The following describes two proteins that form a bound complex.

Sequence of the first protein:
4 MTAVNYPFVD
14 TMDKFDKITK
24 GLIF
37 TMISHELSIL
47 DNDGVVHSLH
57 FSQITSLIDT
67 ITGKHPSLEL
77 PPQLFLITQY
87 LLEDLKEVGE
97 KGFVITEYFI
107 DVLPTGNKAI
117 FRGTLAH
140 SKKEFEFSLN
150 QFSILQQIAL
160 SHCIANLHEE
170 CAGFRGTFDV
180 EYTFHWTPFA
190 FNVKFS

Contacts between the two chains:
Residue Y9 in the second protein interacts with residue Y86 in the first protein (closest heavy-atom distance 3.5 Å).
Residue Q150 in the second protein is in contact with residue N8 in the first protein (closest heavy-atom distance 3.2 Å).
Residue T5 in the second protein contacts residue S147 in the first protein (closest heavy-atom distance 3.0 Å).
Residue I45 in the second protein is in contact with residue L43 in the first protein (closest heavy-atom distance 3.7 Å).
Residue Q59 in the second protein interacts with residue F18 in the first protein (closest heavy-atom distance 3.4 Å).
Residue I153 in the second protein interacts with residue T22 in the first protein (closest heavy-atom distance 3.6 Å).
Residue G24 in the second protein is in contact with residue N48 in the first protein (closest heavy-atom distance 2.8 Å).
Residue F177 in the second protein interacts with residue I26 in the first protein (closest heavy-atom distance 3.7 Å).
Residue V7 in the second protein interacts with residue L148 in the first protein (closest heavy-atom distance 3.5 Å).
Residue V52 in the second protein contacts residue L46 in the first protein (closest heavy-atom distance 3.6 Å).
Residue S147 in the second protein interacts with residue T5 in the first protein (closest heavy-atom distance 2.7 Å).
Residue S44 in the second protein interacts with residue I45 in the first protein (closest heavy-atom distance 3.7 Å).
Residue S147 in the second protein interacts with residue V7 in the first protein (closest heavy-atom distance 3.1 Å).
Residue N8 in the second protein interacts with residue N149 in the first protein (closest heavy-atom distance 3.2 Å).
Residue E145 in the second protein is in contact with residue M4 in the first protein (closest heavy-atom distance 3.7 Å).
Residue I26 in the second protein is in contact with residue I153 in the first protein (closest heavy-atom distance 3.6 Å).
Residue L154 in the second protein is in contact with residue F18 in the first protein (closest heavy-atom distance 3.5 Å).
Residue P10 in the second protein interacts with residue Q85 in the first protein (closest heavy-atom distance 3.4 Å).
Residue A6 in the second protein is in contact with residue S147 in the first protein (closest heavy-atom distance 3.6 Å).
Residue F146 in the second protein is in contact with residue T5 in the first protein (closest heavy-atom distance 3.3 Å).
Residue I21 in the second protein is in contact with residue L55 in the first protein (closest heavy-atom distance 3.6 Å).
Residue E145 in the second protein is in contact with residue T5 in the first protein (closest heavy-atom distance 3.3 Å).
Residue V7 in the second protein is in contact with residue F146 in the first protein (closest heavy-atom distance 3.7 Å).
Residue Y86 in the second protein contacts residue V7 in the first protein (closest heavy-atom distance 3.6 Å).
Residue S152 in the second protein contacts residue D19 in the first protein (closest heavy-atom distance 2.8 Å).
Residue Q85 in the second protein interacts with residue P10 in the first protein (closest heavy-atom distance 3.5 Å).
Residue T5 in the second protein contacts residue F146 in the first protein (closest heavy-atom distance 3.5 Å).
Residue Y86 in the second protein contacts residue Y9 in the first protein (closest heavy-atom distance 3.6 Å).
Residue T22 in the second protein is in contact with residue L63 in the first protein (closest heavy-atom distance 3.5 Å).
Residue L46 in the second protein contacts residue S44 in the first protein (closest heavy-atom distance 3.1 Å).
Residue Y9 in the second protein is in contact with residue Q150 in the first protein (closest heavy-atom distance 2.7 Å).
Residue Q155 in the second protein contacts residue Y9 in the first protein (closest heavy-atom distance 3.5 Å).
Residue N149 in the second protein is in contact with residue N8 in the first protein (closest heavy-atom distance 3.0 Å).
Residue V7 in the second protein contacts residue N149 in the first protein (closest heavy-atom distance 2.7 Å).
Residue F18 in the second protein interacts with residue L154 in the first protein (closest heavy-atom distance 3.5 Å).
Residue F177 in the second protein interacts with residue T37 in the first protein (closest heavy-atom distance 3.5 Å).
Residue S44 in the second protein is in contact with residue L46 in the first protein (closest heavy-atom distance 3.5 Å).
Residue V7 in the second protein is in contact with residue S147 in the first protein (closest heavy-atom distance 2.9 Å).
Residue M15 in the second protein interacts with residue Q155 in the first protein (closest heavy-atom distance 3.2 Å).
Residue N8 in the second protein is in contact with residue Q150 in the first protein (closest heavy-atom distance 3.2 Å).
Residue L148 in the second protein is in contact with residue V7 in the first protein (closest heavy-atom distance 3.5 Å).
Residue I64 in the second protein is in contact with residue T61 in the first protein (closest heavy-atom distance 3.7 Å).
Residue M15 in the second protein is in contact with residue S152 in the first protein (closest heavy-atom distance 3.4 Å).
Residue F57 in the second protein contacts residue I64 in the first protein (closest heavy-atom distance 3.7 Å).
Residue N48 in the second protein contacts residue G24 in the first protein (closest heavy-atom distance 3.0 Å).
Residue F146 in the second protein interacts with residue V7 in the first protein (closest heavy-atom distance 3.4 Å).
Residue T5 in the second protein interacts with residue E145 in the first protein (closest heavy-atom distance 3.5 Å).
Residue L55 in the second protein is in contact with residue K17 in the first protein (closest heavy-atom distance 3.5 Å).
Residue L55 in the second protein is in contact with residue F18 in the first protein (closest heavy-atom distance 3.6 Å).
Residue Q155 in the second protein interacts with residue M15 in the first protein (closest heavy-atom distance 3.3 Å).
Residue I153 in the second protein interacts with residue I26 in the first protein (closest heavy-atom distance 3.6 Å).
Residue N149 in the second protein is in contact with residue V7 in the first protein (closest heavy-atom distance 2.9 Å).
Residue L63 in the second protein contacts residue T22 in the first protein (closest heavy-atom distance 3.5 Å).
Residue Q85 in the second protein contacts residue Y9 in the first protein (closest heavy-atom distance 3.3 Å).
Residue D19 in the second protein interacts with residue S152 in the first protein (closest heavy-atom distance 2.9 Å).
Residue N8 in the second protein is in contact with residue Y86 in the first protein (closest heavy-atom distance 3.6 Å).
Residue I45 in the second protein is in contact with residue I45 in the first protein (closest heavy-atom distance 3.2 Å).
Residue S152 in the second protein is in contact with residue M15 in the first protein (closest heavy-atom distance 3.4 Å).
Residue Y9 in the second protein contacts residue Q85 in the first protein (closest heavy-atom distance 3.4 Å).
Residue Q150 in the second protein interacts with residue Y9 in the first protein (closest heavy-atom distance 2.5 Å).

Sequence of the second protein:
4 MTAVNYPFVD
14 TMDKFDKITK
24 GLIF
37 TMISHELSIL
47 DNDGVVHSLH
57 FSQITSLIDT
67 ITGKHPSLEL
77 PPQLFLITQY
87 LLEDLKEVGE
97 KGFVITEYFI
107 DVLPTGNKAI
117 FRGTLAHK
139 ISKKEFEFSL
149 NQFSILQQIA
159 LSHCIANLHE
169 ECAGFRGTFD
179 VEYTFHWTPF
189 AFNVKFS